Residue-level contacts at the interface:
Residue I150 in the first protein is in contact with residue L63 in the second protein (closest heavy-atom distance 3.9 Å).
Residue P35 in the first protein is in contact with residue S22 in the second protein (closest heavy-atom distance 3.7 Å).
Residue K32 in the first protein interacts with residue F19 in the second protein (closest heavy-atom distance 3.8 Å).
Residue N44 in the first protein is in contact with residue L32 in the second protein (closest heavy-atom distance 4.0 Å).
Residue P30 in the first protein contacts residue F19 in the second protein (closest heavy-atom distance 3.6 Å).
Residue P42 in the first protein interacts with residue F30 in the second protein (closest heavy-atom distance 3.8 Å).
Residue K32 in the first protein contacts residue G20 in the second protein (closest heavy-atom distance 2.3 Å).
Residue P35 in the first protein interacts with residue A11 in the second protein (closest heavy-atom distance 3.8 Å).
Residue F64 in the first protein is in contact with residue L26 in the second protein (closest heavy-atom distance 3.6 Å).
Residue N44 in the first protein is in contact with residue Q31 in the second protein (closest heavy-atom distance 4.3 Å).
Residue P149 in the first protein is in contact with residue Q59 in the second protein (closest heavy-atom distance 4.5 Å).
Residue G65 in the first protein is in contact with residue L26 in the second protein (closest heavy-atom distance 3.8 Å).
Residue T148 in the first protein interacts with residue L55 in the second protein (closest heavy-atom distance 3.9 Å).
Residue V31 in the first protein is in contact with residue M15 in the second protein (closest heavy-atom distance 3.7 Å).
Residue Y54 in the first protein contacts residue F19 in the second protein (closest heavy-atom distance 4.3 Å).
Residue D38 in the first protein contacts residue L9 in the second protein (closest heavy-atom distance 4.8 Å).
Residue N44 in the first protein contacts residue F30 in the second protein (closest heavy-atom distance 3.1 Å).
Residue K32 in the first protein contacts residue M15 in the second protein (closest heavy-atom distance 4.4 Å).
Residue V37 in the first protein is in contact with residue L9 in the second protein (closest heavy-atom distance 3.8 Å).
Residue Y45 in the first protein contacts residue F30 in the second protein (closest heavy-atom distance 3.9 Å).
Residue P36 in the first protein is in contact with residue L9 in the second protein (closest heavy-atom distance 3.6 Å).
Residue Y54 in the first protein is in contact with residue D21 in the second protein (closest heavy-atom distance 3.3 Å).
Residue F47 in the first protein contacts residue L32 in the second protein (closest heavy-atom distance 3.3 Å).
Residue F64 in the first protein contacts residue F30 in the second protein (closest heavy-atom distance 4.8 Å).
Residue W48 in the first protein is in contact with residue F30 in the second protein (closest heavy-atom distance 4.2 Å).
Residue P36 in the first protein is in contact with residue K10 in the second protein (closest heavy-atom distance 4.0 Å).
Residue Y54 in the first protein is in contact with residue S22 in the second protein (closest heavy-atom distance 4.2 Å).
Residue K32 in the first protein is in contact with residue D21 in the second protein (closest heavy-atom distance 3.3 Å).
Residue P149 in the first protein interacts with residue Y56 in the second protein (closest heavy-atom distance 3.8 Å).
Residue F47 in the first protein is in contact with residue F30 in the second protein (closest heavy-atom distance 4.5 Å).
Residue F64 in the first protein is in contact with residue Y28 in the second protein (closest heavy-atom distance 3.4 Å).
Residue L147 in the first protein is in contact with residue Y58 in the second protein (closest heavy-atom distance 3.5 Å).
Residue K32 in the first protein contacts residue D16 in the second protein (closest heavy-atom distance 3.1 Å).
Residue F47 in the first protein contacts residue Y28 in the second protein (closest heavy-atom distance 4.1 Å).
Residue L146 in the first protein contacts residue Q59 in the second protein (closest heavy-atom distance 3.4 Å).
Residue P30 in the first protein interacts with residue M15 in the second protein (closest heavy-atom distance 3.8 Å).
Residue P36 in the first protein interacts with residue A11 in the second protein (closest heavy-atom distance 3.8 Å).
Residue L147 in the first protein contacts residue L55 in the second protein (closest heavy-atom distance 4.6 Å).
Residue T148 in the first protein interacts with residue Y56 in the second protein (closest heavy-atom distance 3.6 Å).
Residue T148 in the first protein interacts with residue Q59 in the second protein (closest heavy-atom distance 2.2 Å).
Residue P36 in the first protein contacts residue S8 in the second protein (closest heavy-atom distance 3.7 Å).
Residue L147 in the first protein interacts with residue Q59 in the second protein (closest heavy-atom distance 3.7 Å).
Residue V31 in the first protein contacts residue F19 in the second protein (closest heavy-atom distance 3.9 Å).
Residue M63 in the first protein is in contact with residue Y28 in the second protein (closest heavy-atom distance 4.7 Å).
Residue I150 in the first protein interacts with residue Q59 in the second protein (closest heavy-atom distance 3.5 Å).
Residue W48 in the first protein interacts with residue L26 in the second protein (closest heavy-atom distance 3.5 Å).
Residue K32 in the first protein contacts residue S22 in the second protein (closest heavy-atom distance 3.5 Å).

Sequence of the first protein:
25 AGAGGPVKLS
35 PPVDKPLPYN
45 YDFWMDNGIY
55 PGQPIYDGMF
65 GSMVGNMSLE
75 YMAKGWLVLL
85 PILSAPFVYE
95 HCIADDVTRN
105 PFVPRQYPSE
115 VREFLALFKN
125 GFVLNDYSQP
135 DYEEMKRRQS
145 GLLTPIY

These two protein chains interact to form a complex.

Sequence of the second protein:
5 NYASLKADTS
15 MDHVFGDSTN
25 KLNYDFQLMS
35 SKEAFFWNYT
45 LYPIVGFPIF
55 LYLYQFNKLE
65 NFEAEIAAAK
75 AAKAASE